The following describes two proteins that form a bound complex.

Contacts between the two chains:
Residue L25 in protein 2 interacts with residue Q26 in protein 1 (closest heavy-atom distance 4.2 Å).
Residue L11 in protein 2 interacts with residue L11 in protein 1 (closest heavy-atom distance 3.6 Å).
Residue R7 in protein 2 contacts residue E12 in protein 1 (closest heavy-atom distance 2.9 Å).
Residue L25 in protein 2 interacts with residue L25 in protein 1 (closest heavy-atom distance 3.9 Å).
Residue V53 in protein 2 interacts with residue V53 in protein 1 (closest heavy-atom distance 3.4 Å).
Residue R56 in protein 2 contacts residue Q57 in protein 1 (closest heavy-atom distance 3.4 Å).
Residue L21 in protein 2 is in contact with residue L22 in protein 1 (closest heavy-atom distance 3.9 Å).
Residue N46 in protein 2 interacts with residue N46 in protein 1 (closest heavy-atom distance 3.1 Å).
Residue I60 in protein 2 is in contact with residue I64 in protein 1 (closest heavy-atom distance 3.7 Å).
Residue R56 in protein 2 is in contact with residue L61 in protein 1 (closest heavy-atom distance 3.5 Å).
Residue N32 in protein 2 interacts with residue I36 in protein 1 (closest heavy-atom distance 3.4 Å).
Residue L22 in protein 2 interacts with residue L22 in protein 1 (closest heavy-atom distance 3.9 Å).
Residue L50 in protein 2 is in contact with residue L50 in protein 1 (closest heavy-atom distance 4.0 Å).
Residue L39 in protein 2 interacts with residue I43 in protein 1 (closest heavy-atom distance 3.8 Å).
Residue L29 in protein 2 contacts residue L29 in protein 1 (closest heavy-atom distance 4.0 Å).
Residue I36 in protein 2 interacts with residue I36 in protein 1 (closest heavy-atom distance 4.2 Å).
Residue R7 in protein 2 contacts residue V8 in protein 1 (closest heavy-atom distance 3.4 Å).
Residue V8 in protein 2 is in contact with residue V8 in protein 1 (closest heavy-atom distance 4.3 Å).
Residue H18 in protein 2 is in contact with residue S19 in protein 1 (closest heavy-atom distance 3.0 Å).
Residue L11 in protein 2 contacts residue E12 in protein 1 (closest heavy-atom distance 3.5 Å).
Residue I14 in protein 2 is in contact with residue S19 in protein 1 (closest heavy-atom distance 4.2 Å).
Residue Q49 in protein 2 is in contact with residue L50 in protein 1 (closest heavy-atom distance 3.8 Å).
Residue L25 in protein 2 is in contact with residue L29 in protein 1 (closest heavy-atom distance 3.5 Å).
Residue L39 in protein 2 contacts residue L39 in protein 1 (closest heavy-atom distance 4.0 Å).
Residue I14 in protein 2 contacts residue S15 in protein 1 (closest heavy-atom distance 3.7 Å).
Residue I60 in protein 2 is in contact with residue Q57 in protein 1 (closest heavy-atom distance 3.9 Å).
Residue N46 in protein 2 contacts residue Q47 in protein 1 (closest heavy-atom distance 3.1 Å).
Residue R7 in protein 2 contacts residue E5 in protein 1 (closest heavy-atom distance 4.2 Å).
Residue V53 in protein 2 is in contact with residue Q57 in protein 1 (closest heavy-atom distance 3.3 Å).
Residue Q28 in protein 2 interacts with residue L29 in protein 1 (closest heavy-atom distance 3.5 Å).
Residue I43 in protein 2 is in contact with residue I43 in protein 1 (closest heavy-atom distance 3.7 Å).
Residue I60 in protein 2 interacts with residue L61 in protein 1 (closest heavy-atom distance 4.0 Å).
Residue Q63 in protein 2 is in contact with residue I64 in protein 1 (closest heavy-atom distance 3.6 Å).
Residue Q57 in protein 2 contacts residue Q57 in protein 1 (closest heavy-atom distance 3.6 Å).
Residue L25 in protein 2 is in contact with residue L22 in protein 1 (closest heavy-atom distance 3.6 Å).
Residue Q42 in protein 2 contacts residue I43 in protein 1 (closest heavy-atom distance 3.9 Å).
Residue Q42 in protein 2 is in contact with residue Q47 in protein 1 (closest heavy-atom distance 4.0 Å).
Residue V4 in protein 2 is in contact with residue E5 in protein 1 (closest heavy-atom distance 4.1 Å).
Residue I64 in protein 2 interacts with residue I64 in protein 1 (closest heavy-atom distance 3.8 Å).
Residue L67 in protein 2 is in contact with residue L67 in protein 1 (closest heavy-atom distance 3.5 Å).
Residue L67 in protein 2 is in contact with residue S68 in protein 1 (closest heavy-atom distance 4.1 Å).
Residue L39 in protein 2 interacts with residue R40 in protein 1 (closest heavy-atom distance 3.9 Å).
Residue H18 in protein 2 is in contact with residue H18 in protein 1 (closest heavy-atom distance 3.8 Å).
Residue I60 in protein 2 contacts residue I60 in protein 1 (closest heavy-atom distance 4.0 Å).
Residue L11 in protein 2 contacts residue V8 in protein 1 (closest heavy-atom distance 3.8 Å).
Residue V53 in protein 2 interacts with residue V54 in protein 1 (closest heavy-atom distance 3.9 Å).
Residue N46 in protein 2 is in contact with residue L50 in protein 1 (closest heavy-atom distance 3.4 Å).
Residue N46 in protein 2 interacts with residue I43 in protein 1 (closest heavy-atom distance 3.5 Å).
Residue N32 in protein 2 contacts residue L29 in protein 1 (closest heavy-atom distance 3.4 Å).
Residue D35 in protein 2 is in contact with residue I36 in protein 1 (closest heavy-atom distance 4.0 Å).
Residue L39 in protein 2 is in contact with residue I36 in protein 1 (closest heavy-atom distance 3.7 Å).
Residue N32 in protein 2 interacts with residue Q33 in protein 1 (closest heavy-atom distance 3.3 Å).
Residue L67 in protein 2 interacts with residue I64 in protein 1 (closest heavy-atom distance 4.2 Å).
Residue R7 in protein 2 interacts with residue T9 in protein 1 (closest heavy-atom distance 3.9 Å).
Residue H18 in protein 2 interacts with residue L22 in protein 1 (closest heavy-atom distance 3.6 Å).
Residue L21 in protein 2 is in contact with residue Q26 in protein 1 (closest heavy-atom distance 3.7 Å).
Residue Q28 in protein 2 is in contact with residue Q33 in protein 1 (closest heavy-atom distance 3.2 Å).
Residue V53 in protein 2 interacts with residue L50 in protein 1 (closest heavy-atom distance 4.2 Å).
Residue H18 in protein 2 contacts residue S15 in protein 1 (closest heavy-atom distance 3.6 Å).
Residue I43 in protein 2 contacts residue L39 in protein 1 (closest heavy-atom distance 3.9 Å).

Sequence of protein 1:
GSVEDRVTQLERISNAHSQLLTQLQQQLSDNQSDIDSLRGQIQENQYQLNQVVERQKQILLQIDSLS

Sequence of protein 2:
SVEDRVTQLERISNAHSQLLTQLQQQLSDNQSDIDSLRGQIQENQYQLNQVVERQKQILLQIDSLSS